Interface contacts:
Residue S574 in chain A contacts residue Y53 in chain B (closest heavy-atom distance 4.8 Å).
Residue Q580 in chain A is in contact with residue A50 in chain B (closest heavy-atom distance 4.8 Å).
Residue I575 in chain A is in contact with residue T55 in chain B (closest heavy-atom distance 4.5 Å).
Residue I575 in chain A is in contact with residue Y53 in chain B (closest heavy-atom distance 3.6 Å).
Residue Q580 in chain A contacts residue T58 in chain B (closest heavy-atom distance 4.3 Å).
Residue M571 in chain A contacts residue Y53 in chain B (closest heavy-atom distance 3.4 Å).
Residue Q580 in chain A is in contact with residue V51 in chain B (closest heavy-atom distance 3.2 Å).

Sequence of chain A:
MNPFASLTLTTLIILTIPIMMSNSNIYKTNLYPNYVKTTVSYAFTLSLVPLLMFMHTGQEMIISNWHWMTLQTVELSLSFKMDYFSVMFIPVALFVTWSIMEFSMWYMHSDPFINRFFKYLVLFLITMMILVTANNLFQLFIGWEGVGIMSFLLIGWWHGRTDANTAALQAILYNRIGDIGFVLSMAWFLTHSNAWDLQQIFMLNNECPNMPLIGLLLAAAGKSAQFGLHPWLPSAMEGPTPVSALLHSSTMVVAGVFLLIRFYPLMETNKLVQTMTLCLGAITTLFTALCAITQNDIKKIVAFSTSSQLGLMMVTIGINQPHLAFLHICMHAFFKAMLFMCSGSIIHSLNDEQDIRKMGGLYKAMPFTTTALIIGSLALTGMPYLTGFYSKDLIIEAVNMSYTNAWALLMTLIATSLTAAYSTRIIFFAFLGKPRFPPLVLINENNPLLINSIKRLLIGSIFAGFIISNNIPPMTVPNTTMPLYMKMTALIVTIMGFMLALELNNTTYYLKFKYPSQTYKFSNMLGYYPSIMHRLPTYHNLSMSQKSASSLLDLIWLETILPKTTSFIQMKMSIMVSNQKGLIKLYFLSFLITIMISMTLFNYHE

The following describes two proteins that form a bound complex.

Sequence of chain B:
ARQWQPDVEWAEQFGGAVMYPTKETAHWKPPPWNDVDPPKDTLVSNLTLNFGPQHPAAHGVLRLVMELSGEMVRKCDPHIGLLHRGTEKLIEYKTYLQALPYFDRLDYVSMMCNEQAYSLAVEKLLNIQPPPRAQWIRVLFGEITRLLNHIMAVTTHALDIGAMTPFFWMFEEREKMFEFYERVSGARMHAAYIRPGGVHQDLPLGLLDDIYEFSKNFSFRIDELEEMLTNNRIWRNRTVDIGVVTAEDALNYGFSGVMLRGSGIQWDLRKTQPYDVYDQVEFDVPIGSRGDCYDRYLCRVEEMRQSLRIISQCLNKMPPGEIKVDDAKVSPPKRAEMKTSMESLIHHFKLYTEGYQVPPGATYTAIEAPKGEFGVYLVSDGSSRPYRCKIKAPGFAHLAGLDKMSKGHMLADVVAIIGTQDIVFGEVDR